Sequence of protein 1:
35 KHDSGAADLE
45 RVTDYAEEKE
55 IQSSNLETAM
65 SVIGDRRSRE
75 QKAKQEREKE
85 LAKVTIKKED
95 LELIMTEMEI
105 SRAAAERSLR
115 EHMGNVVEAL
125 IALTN

The following describes two proteins that form a bound complex.

Residue-level contacts at the interface:
Residue Y138 in protein 2 is in contact with residue I67 in protein 1 (closest heavy-atom distance 3.6 Å).
Residue R148 in protein 2 is in contact with residue I55 in protein 1 (closest heavy-atom distance 3.9 Å).
Residue E135 in protein 2 interacts with residue R71 in protein 1 (closest heavy-atom distance 3.6 Å).
Residue T177 in protein 2 is in contact with residue I55 in protein 1 (closest heavy-atom distance 3.5 Å).
Residue K24 in protein 2 contacts residue E44 in protein 1 (closest heavy-atom distance 2.9 Å).
Residue E22 in protein 2 contacts residue Y49 in protein 1 (closest heavy-atom distance 3.4 Å).
Residue L689 in protein 2 contacts residue M102 in protein 1 (closest heavy-atom distance 3.8 Å).
Residue K687 in protein 2 is in contact with residue E103 in protein 1 (closest heavy-atom distance 3.5 Å).
Residue M166 in protein 2 contacts residue R70 in protein 1 (closest heavy-atom distance 3.6 Å).
Residue R531 in protein 2 contacts residue R45 in protein 1 (closest heavy-atom distance 3.9 Å).
Residue T732 in protein 2 is in contact with residue V121 in protein 1 (closest heavy-atom distance 3.7 Å).
Residue Q736 in protein 2 interacts with residue I125 in protein 1 (closest heavy-atom distance 3.8 Å).
Residue M166 in protein 2 contacts residue I67 in protein 1 (closest heavy-atom distance 3.8 Å).
Residue Q147 in protein 2 contacts residue E52 in protein 1 (closest heavy-atom distance 3.5 Å).
Residue R697 in protein 2 is in contact with residue N129 in protein 1 (closest heavy-atom distance 3.4 Å).
Residue L141 in protein 2 contacts residue M64 in protein 1 (closest heavy-atom distance 3.8 Å).
Residue K24 in protein 2 interacts with residue D48 in protein 1 (closest heavy-atom distance 2.9 Å).
Residue A146 in protein 2 is in contact with residue I55 in protein 1 (closest heavy-atom distance 3.0 Å).
Residue L690 in protein 2 contacts residue E103 in protein 1 (closest heavy-atom distance 3.6 Å).
Residue R134 in protein 2 contacts residue E74 in protein 1 (closest heavy-atom distance 3.3 Å).
Residue Y682 in protein 2 contacts residue E103 in protein 1 (closest heavy-atom distance 3.5 Å).
Residue K696 in protein 2 interacts with residue N129 in protein 1 (closest heavy-atom distance 2.4 Å).
Residue R148 in protein 2 is in contact with residue K53 in protein 1 (closest heavy-atom distance 2.8 Å).
Residue Q736 in protein 2 contacts residue V121 in protein 1 (closest heavy-atom distance 3.3 Å).
Residue Y154 in protein 2 contacts residue I67 in protein 1 (closest heavy-atom distance 3.3 Å).
Residue E737 in protein 2 contacts residue I125 in protein 1 (closest heavy-atom distance 3.2 Å).
Residue T729 in protein 2 contacts residue L124 in protein 1 (closest heavy-atom distance 3.7 Å).
Residue H23 in protein 2 contacts residue Y49 in protein 1 (closest heavy-atom distance 3.2 Å).
Residue T180 in protein 2 interacts with residue Q56 in protein 1 (closest heavy-atom distance 2.5 Å).
Residue K696 in protein 2 is in contact with residue I125 in protein 1 (closest heavy-atom distance 4.0 Å).
Residue Q693 in protein 2 interacts with residue M102 in protein 1 (closest heavy-atom distance 3.2 Å).
Residue R697 in protein 2 contacts residue T128 in protein 1 (closest heavy-atom distance 3.9 Å).
Residue L690 in protein 2 interacts with residue M102 in protein 1 (closest heavy-atom distance 3.8 Å).
Residue D524 in protein 2 interacts with residue V46 in protein 1 (closest heavy-atom distance 3.6 Å).
Residue E173 in protein 2 is in contact with residue A63 in protein 1 (closest heavy-atom distance 3.8 Å).
Residue Y528 in protein 2 contacts residue V46 in protein 1 (closest heavy-atom distance 3.4 Å).
Residue F174 in protein 2 interacts with residue I55 in protein 1 (closest heavy-atom distance 3.6 Å).
Residue Q693 in protein 2 is in contact with residue L127 in protein 1 (closest heavy-atom distance 3.4 Å).
Residue D524 in protein 2 is in contact with residue T47 in protein 1 (closest heavy-atom distance 3.9 Å).
Residue K696 in protein 2 contacts residue T128 in protein 1 (closest heavy-atom distance 3.1 Å).
Residue K24 in protein 2 contacts residue T47 in protein 1 (closest heavy-atom distance 2.4 Å).
Residue K687 in protein 2 contacts residue T100 in protein 1 (closest heavy-atom distance 2.5 Å).
Residue R531 in protein 2 contacts residue D48 in protein 1 (closest heavy-atom distance 3.7 Å).
Residue V733 in protein 2 is in contact with residue I125 in protein 1 (closest heavy-atom distance 3.6 Å).
Residue L689 in protein 2 is in contact with residue L124 in protein 1 (closest heavy-atom distance 3.8 Å).
Residue Q693 in protein 2 interacts with residue T128 in protein 1 (closest heavy-atom distance 2.9 Å).
Residue L692 in protein 2 is in contact with residue T128 in protein 1 (closest heavy-atom distance 3.4 Å).
Residue R531 in protein 2 interacts with residue A50 in protein 1 (closest heavy-atom distance 3.9 Å).
Residue A146 in protein 2 is in contact with residue E54 in protein 1 (closest heavy-atom distance 3.1 Å).
Residue L689 in protein 2 contacts residue T128 in protein 1 (closest heavy-atom distance 3.7 Å).
Residue T729 in protein 2 is in contact with residue L97 in protein 1 (closest heavy-atom distance 3.7 Å).
Residue V733 in protein 2 contacts residue V121 in protein 1 (closest heavy-atom distance 3.7 Å).
Residue Q147 in protein 2 interacts with residue K53 in protein 1 (closest heavy-atom distance 3.2 Å).
Residue K685 in protein 2 contacts residue E103 in protein 1 (closest heavy-atom distance 2.3 Å).
Residue Y138 in protein 2 interacts with residue R71 in protein 1 (closest heavy-atom distance 3.2 Å).
Residue Y158 in protein 2 contacts residue E74 in protein 1 (closest heavy-atom distance 3.0 Å).
Residue R531 in protein 2 is in contact with residue V46 in protein 1 (closest heavy-atom distance 2.9 Å).
Residue I658 in protein 2 contacts residue E103 in protein 1 (closest heavy-atom distance 3.8 Å).
Residue L690 in protein 2 is in contact with residue E101 in protein 1 (closest heavy-atom distance 3.3 Å).
Residue W151 in protein 2 is in contact with residue L60 in protein 1 (closest heavy-atom distance 3.9 Å).

Sequence of protein 2:
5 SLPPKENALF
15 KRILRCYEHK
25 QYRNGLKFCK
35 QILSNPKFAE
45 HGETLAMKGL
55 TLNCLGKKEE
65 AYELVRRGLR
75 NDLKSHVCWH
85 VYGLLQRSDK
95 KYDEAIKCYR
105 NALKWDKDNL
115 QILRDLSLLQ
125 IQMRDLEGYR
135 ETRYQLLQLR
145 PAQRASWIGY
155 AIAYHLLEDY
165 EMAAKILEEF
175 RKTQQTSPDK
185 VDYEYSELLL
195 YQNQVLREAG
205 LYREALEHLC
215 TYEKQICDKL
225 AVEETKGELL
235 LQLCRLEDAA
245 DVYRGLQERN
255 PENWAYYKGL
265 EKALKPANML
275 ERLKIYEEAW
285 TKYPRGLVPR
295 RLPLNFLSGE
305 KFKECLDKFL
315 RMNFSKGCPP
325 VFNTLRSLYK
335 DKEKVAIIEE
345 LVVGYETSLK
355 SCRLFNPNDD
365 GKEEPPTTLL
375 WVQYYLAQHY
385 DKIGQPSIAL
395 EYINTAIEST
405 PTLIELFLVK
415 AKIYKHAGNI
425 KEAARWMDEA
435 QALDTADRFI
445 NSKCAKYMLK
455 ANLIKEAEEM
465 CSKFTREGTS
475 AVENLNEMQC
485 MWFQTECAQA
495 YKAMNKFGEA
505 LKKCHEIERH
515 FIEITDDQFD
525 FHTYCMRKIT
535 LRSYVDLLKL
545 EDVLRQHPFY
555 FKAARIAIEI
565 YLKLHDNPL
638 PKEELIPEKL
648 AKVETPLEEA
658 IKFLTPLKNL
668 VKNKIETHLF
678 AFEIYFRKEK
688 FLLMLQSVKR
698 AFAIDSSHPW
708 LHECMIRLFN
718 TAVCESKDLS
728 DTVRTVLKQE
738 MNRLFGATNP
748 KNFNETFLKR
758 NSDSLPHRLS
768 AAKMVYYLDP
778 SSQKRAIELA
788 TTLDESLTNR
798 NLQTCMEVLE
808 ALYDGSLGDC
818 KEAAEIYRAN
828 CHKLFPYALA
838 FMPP